These two protein chains interact to form a complex.

Sequence of the second protein:
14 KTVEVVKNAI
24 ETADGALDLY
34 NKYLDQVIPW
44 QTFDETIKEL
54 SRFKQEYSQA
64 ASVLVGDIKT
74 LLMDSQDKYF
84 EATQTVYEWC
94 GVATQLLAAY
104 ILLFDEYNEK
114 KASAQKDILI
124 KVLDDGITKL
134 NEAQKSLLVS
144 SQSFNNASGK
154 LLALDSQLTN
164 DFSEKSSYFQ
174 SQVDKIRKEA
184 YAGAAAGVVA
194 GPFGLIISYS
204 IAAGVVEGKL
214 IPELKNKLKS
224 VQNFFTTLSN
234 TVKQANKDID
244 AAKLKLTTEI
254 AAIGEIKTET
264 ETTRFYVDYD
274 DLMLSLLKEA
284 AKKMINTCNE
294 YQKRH

Sequence of the first protein:
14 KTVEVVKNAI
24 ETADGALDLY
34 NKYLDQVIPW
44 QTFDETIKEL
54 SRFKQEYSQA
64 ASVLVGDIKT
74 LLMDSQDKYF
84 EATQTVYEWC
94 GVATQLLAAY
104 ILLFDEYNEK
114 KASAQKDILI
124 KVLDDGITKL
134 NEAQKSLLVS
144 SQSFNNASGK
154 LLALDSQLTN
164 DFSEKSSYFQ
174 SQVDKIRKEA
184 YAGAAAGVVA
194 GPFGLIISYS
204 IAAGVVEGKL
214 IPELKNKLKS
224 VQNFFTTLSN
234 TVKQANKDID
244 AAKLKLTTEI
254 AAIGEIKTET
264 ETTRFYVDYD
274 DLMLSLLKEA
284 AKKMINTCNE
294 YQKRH

Interface contacts:
Residue M76 in the second protein interacts with residue N148 in the first protein (closest heavy-atom distance 3.0 Å).
Residue M76 in the second protein contacts residue S151 in the first protein (closest heavy-atom distance 3.4 Å).
Residue E91 in the second protein interacts with residue Q137 in the first protein (closest heavy-atom distance 2.8 Å).
Residue L99 in the second protein contacts residue Y269 in the first protein (closest heavy-atom distance 3.3 Å).
Residue L106 in the second protein is in contact with residue Y272 in the first protein (closest heavy-atom distance 3.7 Å).
Residue L99 in the second protein interacts with residue F268 in the first protein (closest heavy-atom distance 3.3 Å).
Residue Q58 in the second protein interacts with residue D164 in the first protein (closest heavy-atom distance 3.4 Å).
Residue K220 in the second protein contacts residue S170 in the first protein (closest heavy-atom distance 3.5 Å).
Residue G69 in the second protein contacts residue L155 in the first protein (closest heavy-atom distance 3.6 Å).
Residue I121 in the second protein is in contact with residue F268 in the first protein (closest heavy-atom distance 3.6 Å).
Residue E216 in the second protein is in contact with residue D177 in the first protein (closest heavy-atom distance 3.4 Å).
Residue V125 in the second protein contacts residue F268 in the first protein (closest heavy-atom distance 3.6 Å).
Residue D128 in the second protein is in contact with residue E264 in the first protein (closest heavy-atom distance 3.7 Å).
Residue D27 in the second protein is in contact with residue K35 in the first protein (closest heavy-atom distance 2.8 Å).
Residue K57 in the second protein contacts residue E167 in the first protein (closest heavy-atom distance 3.2 Å).
Residue Q98 in the second protein contacts residue T265 in the first protein (closest heavy-atom distance 3.3 Å).
Residue S65 in the second protein contacts residue Q160 in the first protein (closest heavy-atom distance 3.4 Å).
Residue D31 in the second protein contacts residue K35 in the first protein (closest heavy-atom distance 2.9 Å).
Residue T73 in the second protein interacts with residue N149 in the first protein (closest heavy-atom distance 3.3 Å).
Residue F83 in the second protein interacts with residue T250 in the first protein (closest heavy-atom distance 3.6 Å).
Residue Q62 in the second protein is in contact with residue Q160 in the first protein (closest heavy-atom distance 3.4 Å).
Residue K132 in the second protein is in contact with residue E264 in the first protein (closest heavy-atom distance 3.1 Å).
Residue E84 in the second protein is in contact with residue L141 in the first protein (closest heavy-atom distance 3.1 Å).
Residue Q98 in the second protein contacts residue Y269 in the first protein (closest heavy-atom distance 3.7 Å).
Residue S65 in the second protein is in contact with residue S159 in the first protein (closest heavy-atom distance 3.4 Å).
Residue D80 in the second protein interacts with residue Q145 in the first protein (closest heavy-atom distance 3.5 Å).
Residue Y33 in the second protein contacts residue A185 in the first protein (closest heavy-atom distance 2.6 Å).
Residue D80 in the second protein contacts residue K246 in the first protein (closest heavy-atom distance 3.1 Å).
Residue D27 in the second protein is in contact with residue L32 in the first protein (closest heavy-atom distance 3.5 Å).
Residue Q118 in the second protein interacts with residue Y272 in the first protein (closest heavy-atom distance 2.4 Å).
Residue K220 in the second protein is in contact with residue S174 in the first protein (closest heavy-atom distance 3.2 Å).
Residue A117 in the second protein contacts residue D271 in the first protein (closest heavy-atom distance 3.3 Å).
Residue T73 in the second protein is in contact with residue N148 in the first protein (closest heavy-atom distance 2.8 Å).
Residue L30 in the second protein contacts residue Q39 in the first protein (closest heavy-atom distance 3.5 Å).
Residue W43 in the second protein contacts residue K181 in the first protein (closest heavy-atom distance 3.6 Å).
Residue L37 in the second protein interacts with residue A185 in the first protein (closest heavy-atom distance 3.5 Å).
Residue D80 in the second protein interacts with residue S144 in the first protein (closest heavy-atom distance 3.1 Å).
Residue E91 in the second protein is in contact with residue T261 in the first protein (closest heavy-atom distance 3.6 Å).
Residue Y33 in the second protein is in contact with residue A189 in the first protein (closest heavy-atom distance 3.2 Å).
Residue F227 in the second protein is in contact with residue N163 in the first protein (closest heavy-atom distance 3.2 Å).
Residue V95 in the second protein interacts with residue T265 in the first protein (closest heavy-atom distance 3.5 Å).
Residue K212 in the second protein interacts with residue D177 in the first protein (closest heavy-atom distance 3.3 Å).
Residue A102 in the second protein interacts with residue L279 in the first protein (closest heavy-atom distance 3.7 Å).
Residue F83 in the second protein interacts with residue I253 in the first protein (closest heavy-atom distance 3.7 Å).
Residue K114 in the second protein interacts with residue D274 in the first protein (closest heavy-atom distance 3.5 Å).
Residue K72 in the second protein is in contact with residue N239 in the first protein (closest heavy-atom distance 3.2 Å).
Residue K20 in the second protein contacts residue T25 in the first protein (closest heavy-atom distance 3.2 Å).
Residue M76 in the second protein is in contact with residue K246 in the first protein (closest heavy-atom distance 3.5 Å).
Residue Q87 in the second protein is in contact with residue A254 in the first protein (closest heavy-atom distance 3.3 Å).
Residue N34 in the second protein is in contact with residue Q39 in the first protein (closest heavy-atom distance 2.8 Å).
Residue D47 in the second protein interacts with residue K178 in the first protein (closest heavy-atom distance 2.6 Å).
Residue S61 in the second protein interacts with residue N163 in the first protein (closest heavy-atom distance 3.3 Å).
Residue G69 in the second protein interacts with residue G152 in the first protein (closest heavy-atom distance 3.7 Å).
Residue E91 in the second protein interacts with residue K260 in the first protein (closest heavy-atom distance 3.6 Å).
Residue W43 in the second protein interacts with residue K178 in the first protein (closest heavy-atom distance 3.0 Å).
Residue V68 in the second protein is in contact with residue L155 in the first protein (closest heavy-atom distance 3.3 Å).
Residue E91 in the second protein contacts residue G257 in the first protein (closest heavy-atom distance 3.5 Å).
Residue Q98 in the second protein interacts with residue E262 in the first protein (closest heavy-atom distance 3.6 Å).
Residue D77 in the second protein contacts residue N148 in the first protein (closest heavy-atom distance 2.8 Å).
Residue S54 in the second protein interacts with residue E167 in the first protein (closest heavy-atom distance 2.5 Å).